These two protein chains interact to form a complex.

Sequence of protein 2:
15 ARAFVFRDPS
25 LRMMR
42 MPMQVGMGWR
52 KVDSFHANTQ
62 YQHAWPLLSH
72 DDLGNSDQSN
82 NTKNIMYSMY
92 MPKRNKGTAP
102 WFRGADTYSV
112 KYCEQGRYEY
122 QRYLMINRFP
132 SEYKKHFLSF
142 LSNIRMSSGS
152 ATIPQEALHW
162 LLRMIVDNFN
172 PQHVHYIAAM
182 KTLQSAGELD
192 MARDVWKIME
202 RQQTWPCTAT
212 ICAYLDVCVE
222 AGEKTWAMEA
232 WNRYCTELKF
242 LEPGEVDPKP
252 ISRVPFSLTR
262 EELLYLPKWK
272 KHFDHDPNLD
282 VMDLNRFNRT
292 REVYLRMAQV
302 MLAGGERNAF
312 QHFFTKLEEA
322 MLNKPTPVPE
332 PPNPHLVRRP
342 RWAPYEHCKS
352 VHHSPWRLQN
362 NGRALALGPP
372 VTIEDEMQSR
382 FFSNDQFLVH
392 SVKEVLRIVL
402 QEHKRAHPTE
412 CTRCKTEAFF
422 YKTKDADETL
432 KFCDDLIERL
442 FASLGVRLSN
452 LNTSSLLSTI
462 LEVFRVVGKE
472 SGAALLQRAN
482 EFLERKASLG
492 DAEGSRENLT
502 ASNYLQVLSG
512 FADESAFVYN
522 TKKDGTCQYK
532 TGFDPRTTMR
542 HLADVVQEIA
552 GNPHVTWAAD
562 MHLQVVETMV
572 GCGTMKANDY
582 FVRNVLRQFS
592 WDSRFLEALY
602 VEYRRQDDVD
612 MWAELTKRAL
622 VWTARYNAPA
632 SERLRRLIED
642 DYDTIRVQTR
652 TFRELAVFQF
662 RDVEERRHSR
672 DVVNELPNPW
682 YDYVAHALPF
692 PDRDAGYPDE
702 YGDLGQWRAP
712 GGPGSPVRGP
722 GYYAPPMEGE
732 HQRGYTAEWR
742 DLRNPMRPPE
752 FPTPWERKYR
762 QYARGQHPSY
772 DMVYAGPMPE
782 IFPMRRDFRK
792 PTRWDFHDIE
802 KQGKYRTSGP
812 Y

Sequence of protein 1:
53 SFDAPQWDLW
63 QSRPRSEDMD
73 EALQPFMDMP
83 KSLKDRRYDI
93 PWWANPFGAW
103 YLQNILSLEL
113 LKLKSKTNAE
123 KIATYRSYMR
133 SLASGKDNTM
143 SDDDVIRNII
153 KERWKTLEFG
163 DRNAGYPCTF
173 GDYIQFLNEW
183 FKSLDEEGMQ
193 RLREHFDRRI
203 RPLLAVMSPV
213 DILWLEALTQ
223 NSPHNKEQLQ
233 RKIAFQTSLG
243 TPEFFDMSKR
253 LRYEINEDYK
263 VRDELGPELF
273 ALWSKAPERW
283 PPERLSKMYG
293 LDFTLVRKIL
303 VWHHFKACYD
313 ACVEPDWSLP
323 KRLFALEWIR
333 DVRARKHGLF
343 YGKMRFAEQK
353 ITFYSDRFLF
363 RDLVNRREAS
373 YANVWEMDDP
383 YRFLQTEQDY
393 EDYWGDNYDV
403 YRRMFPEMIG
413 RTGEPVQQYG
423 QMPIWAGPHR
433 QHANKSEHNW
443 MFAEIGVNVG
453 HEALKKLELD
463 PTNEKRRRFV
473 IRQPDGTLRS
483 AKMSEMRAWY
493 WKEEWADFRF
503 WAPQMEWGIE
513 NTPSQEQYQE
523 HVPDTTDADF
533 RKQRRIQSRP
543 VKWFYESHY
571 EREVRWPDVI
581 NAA

Contacts between the two chains:
Residue D72 in protein 2 is in contact with residue K345 in protein 1 (closest heavy-atom distance 2.9 Å).
Residue R118 in protein 2 is in contact with residue E466 in protein 1 (closest heavy-atom distance 2.8 Å).
Residue Y88 in protein 2 interacts with residue G344 in protein 1 (closest heavy-atom distance 3.1 Å).
Residue R104 in protein 2 is in contact with residue W493 in protein 1 (closest heavy-atom distance 2.9 Å).
Residue H798 in protein 2 interacts with residue W491 in protein 1 (closest heavy-atom distance 3.3 Å).
Residue M747 in protein 2 interacts with residue D358 in protein 1 (closest heavy-atom distance 3.3 Å).
Residue I782 in protein 2 interacts with residue F342 in protein 1 (closest heavy-atom distance 3.2 Å).
Residue T108 in protein 2 is in contact with residue E350 in protein 1 (closest heavy-atom distance 2.6 Å).
Residue Y88 in protein 2 is in contact with residue K345 in protein 1 (closest heavy-atom distance 2.7 Å).
Residue P101 in protein 2 interacts with residue K494 in protein 1 (closest heavy-atom distance 2.6 Å).
Residue Y812 in protein 2 contacts residue K345 in protein 1 (closest heavy-atom distance 3.3 Å).
Residue N85 in protein 2 interacts with residue R347 in protein 1 (closest heavy-atom distance 3.1 Å).
Residue A776 in protein 2 interacts with residue E496 in protein 1 (closest heavy-atom distance 2.7 Å).
Residue N82 in protein 2 is in contact with residue R347 in protein 1 (closest heavy-atom distance 3.0 Å).
Residue D693 in protein 2 interacts with residue K467 in protein 1 (closest heavy-atom distance 3.3 Å).
Residue E665 in protein 2 contacts residue I426 in protein 1 (closest heavy-atom distance 2.9 Å).
Residue P780 in protein 2 is in contact with residue Y343 in protein 1 (closest heavy-atom distance 3.3 Å).
Residue R202 in protein 2 interacts with residue D529 in protein 1 (closest heavy-atom distance 3.3 Å).
Residue H768 in protein 2 interacts with residue K352 in protein 1 (closest heavy-atom distance 3.2 Å).
Residue D72 in protein 2 contacts residue Y343 in protein 1 (closest heavy-atom distance 2.9 Å).
Residue C114 in protein 2 interacts with residue A455 in protein 1 (closest heavy-atom distance 3.3 Å).
Residue A686 in protein 2 is in contact with residue K467 in protein 1 (closest heavy-atom distance 2.7 Å).
Residue D72 in protein 2 interacts with residue G344 in protein 1 (closest heavy-atom distance 3.2 Å).
Residue Q767 in protein 2 interacts with residue E350 in protein 1 (closest heavy-atom distance 2.9 Å).
Residue V774 in protein 2 is in contact with residue W497 in protein 1 (closest heavy-atom distance 3.3 Å).
Residue F661 in protein 2 interacts with residue W427 in protein 1 (closest heavy-atom distance 3.0 Å).
Residue Q61 in protein 2 contacts residue H339 in protein 1 (closest heavy-atom distance 3.0 Å).
Residue A776 in protein 2 is in contact with residue R405 in protein 1 (closest heavy-atom distance 3.0 Å).
Residue A65 in protein 2 is in contact with residue R335 in protein 1 (closest heavy-atom distance 3.3 Å).
Residue A106 in protein 2 contacts residue A349 in protein 1 (closest heavy-atom distance 2.9 Å).
Residue N679 in protein 2 is in contact with residue G422 in protein 1 (closest heavy-atom distance 2.9 Å).
Residue Y113 in protein 2 is in contact with residue L456 in protein 1 (closest heavy-atom distance 3.3 Å).
Residue S70 in protein 2 is in contact with residue K345 in protein 1 (closest heavy-atom distance 2.9 Å).
Residue Q63 in protein 2 interacts with residue R337 in protein 1 (closest heavy-atom distance 3.0 Å).
Residue D693 in protein 2 is in contact with residue N450 in protein 1 (closest heavy-atom distance 2.8 Å).
Residue V774 in protein 2 contacts residue A498 in protein 1 (closest heavy-atom distance 2.9 Å).
Residue H768 in protein 2 contacts residue E409 in protein 1 (closest heavy-atom distance 2.9 Å).
Residue D73 in protein 2 contacts residue Y343 in protein 1 (closest heavy-atom distance 3.1 Å).
Residue H687 in protein 2 interacts with residue K467 in protein 1 (closest heavy-atom distance 3.3 Å).
Residue P769 in protein 2 is in contact with residue R368 in protein 1 (closest heavy-atom distance 3.3 Å).
Residue Y684 in protein 2 is in contact with residue R470 in protein 1 (closest heavy-atom distance 2.9 Å).
Residue H669 in protein 2 is in contact with residue Q423 in protein 1 (closest heavy-atom distance 3.2 Å).
Residue Y109 in protein 2 interacts with residue E454 in protein 1 (closest heavy-atom distance 3.3 Å).
Residue H64 in protein 2 is in contact with residue R337 in protein 1 (closest heavy-atom distance 2.8 Å).
Residue F783 in protein 2 contacts residue F342 in protein 1 (closest heavy-atom distance 2.8 Å).
Residue D78 in protein 2 interacts with residue K345 in protein 1 (closest heavy-atom distance 2.7 Å).
Residue N675 in protein 2 interacts with residue Q423 in protein 1 (closest heavy-atom distance 3.3 Å).
Residue P680 in protein 2 is in contact with residue R470 in protein 1 (closest heavy-atom distance 2.8 Å).
Residue F783 in protein 2 contacts residue L341 in protein 1 (closest heavy-atom distance 3.3 Å).
Residue G105 in protein 2 contacts residue K494 in protein 1 (closest heavy-atom distance 3.0 Å).
Residue R202 in protein 2 interacts with residue D531 in protein 1 (closest heavy-atom distance 2.4 Å).
Residue Y775 in protein 2 is in contact with residue R335 in protein 1 (closest heavy-atom distance 2.5 Å).
Residue G105 in protein 2 interacts with residue E496 in protein 1 (closest heavy-atom distance 2.7 Å).
Residue Q63 in protein 2 interacts with residue K338 in protein 1 (closest heavy-atom distance 2.9 Å).
Residue Y771 in protein 2 contacts residue I353 in protein 1 (closest heavy-atom distance 2.5 Å).
Residue A776 in protein 2 interacts with residue R335 in protein 1 (closest heavy-atom distance 3.0 Å).
Residue G777 in protein 2 interacts with residue R335 in protein 1 (closest heavy-atom distance 3.2 Å).
Residue P780 in protein 2 is in contact with residue G344 in protein 1 (closest heavy-atom distance 2.7 Å).
Residue A106 in protein 2 is in contact with residue E350 in protein 1 (closest heavy-atom distance 3.3 Å).
Residue D772 in protein 2 contacts residue R369 in protein 1 (closest heavy-atom distance 2.8 Å).